Sequence of the first protein:
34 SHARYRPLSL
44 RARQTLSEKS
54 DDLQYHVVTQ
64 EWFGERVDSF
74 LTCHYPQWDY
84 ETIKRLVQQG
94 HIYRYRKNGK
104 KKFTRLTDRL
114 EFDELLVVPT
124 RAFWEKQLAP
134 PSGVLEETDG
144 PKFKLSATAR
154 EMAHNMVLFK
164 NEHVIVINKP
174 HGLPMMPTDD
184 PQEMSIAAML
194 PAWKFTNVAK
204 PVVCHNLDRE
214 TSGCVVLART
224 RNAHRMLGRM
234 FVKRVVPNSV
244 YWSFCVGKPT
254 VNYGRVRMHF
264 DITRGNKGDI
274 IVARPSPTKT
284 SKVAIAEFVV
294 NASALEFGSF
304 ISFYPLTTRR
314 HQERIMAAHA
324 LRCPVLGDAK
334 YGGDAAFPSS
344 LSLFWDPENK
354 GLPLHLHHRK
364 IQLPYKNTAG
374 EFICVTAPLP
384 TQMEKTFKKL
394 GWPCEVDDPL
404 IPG

These two protein chains interact to form a complex.

Residue-level contacts at the interface:
Residue L346 in the first protein is in contact with residue N164 in the second protein (closest heavy-atom distance 4.3 Å).
Residue P396 in the first protein interacts with residue E183 in the second protein (closest heavy-atom distance 4.3 Å).
Residue L403 in the first protein interacts with residue Y282 in the second protein (closest heavy-atom distance 3.2 Å).
Residue S343 in the first protein is in contact with residue H232 in the second protein (closest heavy-atom distance 3.3 Å).
Residue L298 in the first protein interacts with residue T239 in the second protein (closest heavy-atom distance 3.3 Å).
Residue A295 in the first protein is in contact with residue W279 in the second protein (closest heavy-atom distance 3.8 Å).
Residue L298 in the first protein is in contact with residue L235 in the second protein (closest heavy-atom distance 3.3 Å).
Residue D349 in the first protein contacts residue R160 in the second protein (closest heavy-atom distance 3.5 Å).
Residue K363 in the first protein is in contact with residue Q189 in the second protein (closest heavy-atom distance 4.2 Å).
Residue L346 in the first protein contacts residue S233 in the second protein (closest heavy-atom distance 3.2 Å).
Residue F347 in the first protein is in contact with residue L236 in the second protein (closest heavy-atom distance 3.5 Å).
Residue P381 in the first protein interacts with residue H191 in the second protein (closest heavy-atom distance 3.5 Å).
Residue S342 in the first protein interacts with residue Q156 in the second protein (closest heavy-atom distance 4.1 Å).
Residue P381 in the first protein interacts with residue S190 in the second protein (closest heavy-atom distance 3.3 Å).
Residue N294 in the first protein interacts with residue Q277 in the second protein (closest heavy-atom distance 3.2 Å).
Residue L346 in the first protein interacts with residue F163 in the second protein (closest heavy-atom distance 3.6 Å).
Residue D400 in the first protein is in contact with residue A186 in the second protein (closest heavy-atom distance 4.2 Å).
Residue P402 in the first protein interacts with residue Y282 in the second protein (closest heavy-atom distance 3.8 Å).
Residue V399 in the first protein interacts with residue W279 in the second protein (closest heavy-atom distance 3.7 Å).
Residue T379 in the first protein contacts residue S190 in the second protein (closest heavy-atom distance 3.4 Å).
Residue K392 in the first protein contacts residue V240 in the second protein (closest heavy-atom distance 3.2 Å).
Residue S345 in the first protein is in contact with residue Q156 in the second protein (closest heavy-atom distance 4.0 Å).
Residue L346 in the first protein contacts residue R160 in the second protein (closest heavy-atom distance 3.5 Å).
Residue W395 in the first protein is in contact with residue Q247 in the second protein (closest heavy-atom distance 3.9 Å).
Residue C377 in the first protein is in contact with residue Q189 in the second protein (closest heavy-atom distance 3.3 Å).
Residue R362 in the first protein contacts residue S190 in the second protein (closest heavy-atom distance 4.1 Å).
Residue E387 in the first protein is in contact with residue E199 in the second protein (closest heavy-atom distance 4.2 Å).
Residue N294 in the first protein interacts with residue A276 in the second protein (closest heavy-atom distance 3.4 Å).
Residue N294 in the first protein contacts residue W279 in the second protein (closest heavy-atom distance 3.6 Å).
Residue W348 in the first protein is in contact with residue R160 in the second protein (closest heavy-atom distance 3.9 Å).
Residue G394 in the first protein is in contact with residue K244 in the second protein (closest heavy-atom distance 3.6 Å).
Residue A295 in the first protein contacts residue Q277 in the second protein (closest heavy-atom distance 3.8 Å).
Residue V292 in the first protein interacts with residue Y282 in the second protein (closest heavy-atom distance 4.0 Å).
Residue G394 in the first protein is in contact with residue S243 in the second protein (closest heavy-atom distance 3.2 Å).
Residue N294 in the first protein contacts residue S278 in the second protein (closest heavy-atom distance 2.6 Å).
Residue F303 in the first protein contacts residue W279 in the second protein (closest heavy-atom distance 3.5 Å).
Residue E398 in the first protein contacts residue A186 in the second protein (closest heavy-atom distance 3.7 Å).
Residue E398 in the first protein is in contact with residue H191 in the second protein (closest heavy-atom distance 3.6 Å).
Residue S343 in the first protein interacts with residue L236 in the second protein (closest heavy-atom distance 3.2 Å).
Residue L161 in the first protein contacts residue S190 in the second protein (closest heavy-atom distance 4.2 Å).
Residue P396 in the first protein is in contact with residue W279 in the second protein (closest heavy-atom distance 3.6 Å).
Residue T379 in the first protein is in contact with residue Q189 in the second protein (closest heavy-atom distance 4.0 Å).
Residue G394 in the first protein is in contact with residue Q247 in the second protein (closest heavy-atom distance 2.4 Å).
Residue A295 in the first protein interacts with residue A276 in the second protein (closest heavy-atom distance 3.7 Å).
Residue E351 in the first protein interacts with residue E153 in the second protein (closest heavy-atom distance 2.8 Å).
Residue F347 in the first protein interacts with residue V240 in the second protein (closest heavy-atom distance 4.1 Å).
Residue E398 in the first protein interacts with residue S190 in the second protein (closest heavy-atom distance 3.0 Å).
Residue W395 in the first protein is in contact with residue S243 in the second protein (closest heavy-atom distance 3.4 Å).
Residue L393 in the first protein is in contact with residue S243 in the second protein (closest heavy-atom distance 2.8 Å).
Residue L161 in the first protein interacts with residue Q192 in the second protein (closest heavy-atom distance 3.8 Å).
Residue W395 in the first protein contacts residue Q277 in the second protein (closest heavy-atom distance 3.2 Å).
Residue W395 in the first protein interacts with residue W279 in the second protein (closest heavy-atom distance 3.5 Å).
Residue F300 in the first protein interacts with residue H232 in the second protein (closest heavy-atom distance 3.4 Å).
Residue A380 in the first protein is in contact with residue S190 in the second protein (closest heavy-atom distance 3.8 Å).
Residue S345 in the first protein contacts residue R160 in the second protein (closest heavy-atom distance 3.2 Å).
Residue D400 in the first protein interacts with residue Q189 in the second protein (closest heavy-atom distance 3.8 Å).
Residue S296 in the first protein is in contact with residue A276 in the second protein (closest heavy-atom distance 4.3 Å).
Residue P396 in the first protein is in contact with residue Q247 in the second protein (closest heavy-atom distance 3.5 Å).
Residue L298 in the first protein is in contact with residue L236 in the second protein (closest heavy-atom distance 3.8 Å).
Residue P396 in the first protein contacts residue W179 in the second protein (closest heavy-atom distance 3.5 Å).

Sequence of the second protein:
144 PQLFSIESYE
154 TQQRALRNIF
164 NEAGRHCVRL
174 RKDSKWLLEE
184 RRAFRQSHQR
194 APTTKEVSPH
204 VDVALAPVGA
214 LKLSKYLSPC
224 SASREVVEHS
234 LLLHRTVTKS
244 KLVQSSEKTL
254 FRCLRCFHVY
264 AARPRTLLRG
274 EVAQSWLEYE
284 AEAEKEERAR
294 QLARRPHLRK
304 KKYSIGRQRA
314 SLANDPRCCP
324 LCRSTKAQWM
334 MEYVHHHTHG